Contacts between the two chains:
Residue V36 in the second protein contacts residue L34 in the first protein (closest heavy-atom distance 3.3 Å).
Residue G38 in the second protein interacts with residue L34 in the first protein (closest heavy-atom distance 4.7 Å).
Residue I31 in the second protein interacts with residue V40 in the first protein (closest heavy-atom distance 2.8 Å).
Residue I32 in the second protein interacts with residue V40 in the first protein (closest heavy-atom distance 4.9 Å).
Residue G33 in the second protein contacts residue V36 in the first protein (closest heavy-atom distance 3.9 Å).
Residue I31 in the second protein is in contact with residue I41 in the first protein (closest heavy-atom distance 4.9 Å).
Residue A42 in the second protein interacts with residue K28 in the first protein (closest heavy-atom distance 4.9 Å).
Residue V40 in the second protein is in contact with residue I31 in the first protein (closest heavy-atom distance 3.8 Å).
Residue G33 in the second protein contacts residue G38 in the first protein (closest heavy-atom distance 2.9 Å).
Residue I32 in the second protein interacts with residue V39 in the first protein (closest heavy-atom distance 3.7 Å).
Residue A30 in the second protein is in contact with residue I41 in the first protein (closest heavy-atom distance 3.8 Å).
Residue G33 in the second protein interacts with residue G37 in the first protein (closest heavy-atom distance 3.1 Å).
Residue M35 in the second protein contacts residue M35 in the first protein (closest heavy-atom distance 3.7 Å).
Residue I31 in the second protein contacts residue V39 in the first protein (closest heavy-atom distance 3.5 Å).
Residue A30 in the second protein contacts residue V40 in the first protein (closest heavy-atom distance 3.3 Å).
Residue G37 in the second protein is in contact with residue G33 in the first protein (closest heavy-atom distance 3.5 Å).
Residue V39 in the second protein interacts with residue A30 in the first protein (closest heavy-atom distance 3.8 Å).
Residue V36 in the second protein contacts residue M35 in the first protein (closest heavy-atom distance 3.8 Å).
Residue K28 in the second protein is in contact with residue A42 in the first protein (closest heavy-atom distance 3.1 Å).
Residue V39 in the second protein is in contact with residue G33 in the first protein (closest heavy-atom distance 5.0 Å).
Residue V40 in the second protein is in contact with residue A30 in the first protein (closest heavy-atom distance 3.4 Å).
Residue I41 in the second protein contacts residue G29 in the first protein (closest heavy-atom distance 3.3 Å).
Residue G37 in the second protein interacts with residue L34 in the first protein (closest heavy-atom distance 2.7 Å).
Residue V24 in the second protein contacts residue I41 in the first protein (closest heavy-atom distance 4.9 Å).
Residue V36 in the second protein interacts with residue V36 in the first protein (closest heavy-atom distance 4.9 Å).
Residue V39 in the second protein contacts residue I31 in the first protein (closest heavy-atom distance 3.7 Å).
Residue G29 in the second protein interacts with residue V40 in the first protein (closest heavy-atom distance 3.9 Å).
Residue L34 in the second protein contacts residue G37 in the first protein (closest heavy-atom distance 4.0 Å).
Residue M35 in the second protein contacts residue G37 in the first protein (closest heavy-atom distance 4.9 Å).
Residue A42 in the second protein contacts residue G29 in the first protein (closest heavy-atom distance 4.8 Å).
Residue I41 in the second protein is in contact with residue I31 in the first protein (closest heavy-atom distance 4.9 Å).
Residue K28 in the second protein contacts residue I41 in the first protein (closest heavy-atom distance 4.5 Å).
Residue V39 in the second protein is in contact with residue I32 in the first protein (closest heavy-atom distance 2.8 Å).
Residue G29 in the second protein is in contact with residue I41 in the first protein (closest heavy-atom distance 3.3 Å).
Residue G38 in the second protein is in contact with residue G33 in the first protein (closest heavy-atom distance 3.9 Å).
Residue M35 in the second protein is in contact with residue V36 in the first protein (closest heavy-atom distance 2.7 Å).
Residue G29 in the second protein is in contact with residue A42 in the first protein (closest heavy-atom distance 2.7 Å).
Residue I32 in the second protein is in contact with residue G38 in the first protein (closest heavy-atom distance 3.1 Å).
Residue M35 in the second protein contacts residue L34 in the first protein (closest heavy-atom distance 3.8 Å).
Residue I31 in the second protein interacts with residue G38 in the first protein (closest heavy-atom distance 3.9 Å).
Residue A30 in the second protein interacts with residue A42 in the first protein (closest heavy-atom distance 4.9 Å).
Residue G38 in the second protein contacts residue I32 in the first protein (closest heavy-atom distance 3.1 Å).
Residue N27 in the second protein contacts residue A42 in the first protein (closest heavy-atom distance 4.4 Å).
Residue L34 in the second protein interacts with residue V36 in the first protein (closest heavy-atom distance 3.5 Å).
Residue G37 in the second protein is in contact with residue I32 in the first protein (closest heavy-atom distance 4.3 Å).
Residue I41 in the second protein is in contact with residue A30 in the first protein (closest heavy-atom distance 2.7 Å).

Sequence of the second protein:
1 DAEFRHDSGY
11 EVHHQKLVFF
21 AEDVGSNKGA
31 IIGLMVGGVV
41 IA

Sequence of the first protein:
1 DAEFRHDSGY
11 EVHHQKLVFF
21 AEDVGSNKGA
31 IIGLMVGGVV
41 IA

The following describes two proteins that form a bound complex.